Sequence of protein 2:
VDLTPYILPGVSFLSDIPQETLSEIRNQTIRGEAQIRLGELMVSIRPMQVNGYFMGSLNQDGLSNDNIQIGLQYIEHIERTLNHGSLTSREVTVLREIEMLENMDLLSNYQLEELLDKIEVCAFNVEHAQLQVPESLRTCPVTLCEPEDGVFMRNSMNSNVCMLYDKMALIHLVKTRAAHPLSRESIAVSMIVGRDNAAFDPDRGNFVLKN

These two protein chains interact to form a complex.

Residue-level contacts at the interface:
Residue Q114 in protein 2 contacts residue V53 in protein 1 (closest heavy-atom distance 4.9 Å).
Residue N106 in protein 2 contacts residue R99 in protein 1 (closest heavy-atom distance 2.9 Å).
Residue L110 in protein 2 contacts residue Y56 in protein 1 (closest heavy-atom distance 3.4 Å).
Residue E117 in protein 2 contacts residue H87 in protein 1 (closest heavy-atom distance 3.4 Å).
Residue L109 in protein 2 contacts residue L98 in protein 1 (closest heavy-atom distance 4.0 Å).
Residue M107 in protein 2 interacts with residue R99 in protein 1 (closest heavy-atom distance 5.0 Å).
Residue L90 in protein 2 interacts with residue L110 in protein 1 (closest heavy-atom distance 3.6 Å).
Residue A191 in protein 2 interacts with residue N54 in protein 1 (closest heavy-atom distance 3.9 Å).
Residue I101 in protein 2 is in contact with residue L109 in protein 1 (closest heavy-atom distance 4.4 Å).
Residue L110 in protein 2 is in contact with residue E102 in protein 1 (closest heavy-atom distance 2.9 Å).
Residue E102 in protein 2 contacts residue E105 in protein 1 (closest heavy-atom distance 3.5 Å).
Residue L110 in protein 2 contacts residue L90 in protein 1 (closest heavy-atom distance 4.2 Å).
Residue N106 in protein 2 contacts residue M103 in protein 1 (closest heavy-atom distance 4.7 Å).
Residue N54 in protein 2 contacts residue Y113 in protein 1 (closest heavy-atom distance 4.4 Å).
Residue R99 in protein 2 is in contact with residue M107 in protein 1 (closest heavy-atom distance 3.6 Å).
Residue L104 in protein 2 interacts with residue E102 in protein 1 (closest heavy-atom distance 3.5 Å).
Residue L98 in protein 2 contacts residue L110 in protein 1 (closest heavy-atom distance 3.5 Å).
Residue L109 in protein 2 contacts residue I101 in protein 1 (closest heavy-atom distance 3.7 Å).
Residue V192 in protein 2 contacts residue H87 in protein 1 (closest heavy-atom distance 4.7 Å).
Residue M107 in protein 2 interacts with residue V53 in protein 1 (closest heavy-atom distance 3.6 Å).
Residue Y113 in protein 2 is in contact with residue H87 in protein 1 (closest heavy-atom distance 3.9 Å).
Residue E102 in protein 2 is in contact with residue M107 in protein 1 (closest heavy-atom distance 2.8 Å).
Residue L109 in protein 2 contacts residue E102 in protein 1 (closest heavy-atom distance 2.8 Å).
Residue L110 in protein 2 interacts with residue L98 in protein 1 (closest heavy-atom distance 3.6 Å).
Residue L104 in protein 2 interacts with residue I101 in protein 1 (closest heavy-atom distance 4.1 Å).
Residue E105 in protein 2 contacts residue E102 in protein 1 (closest heavy-atom distance 3.8 Å).
Residue Y113 in protein 2 contacts residue Y56 in protein 1 (closest heavy-atom distance 4.0 Å).
Residue I101 in protein 2 is in contact with residue L104 in protein 1 (closest heavy-atom distance 3.8 Å).
Residue Y113 in protein 2 interacts with residue G88 in protein 1 (closest heavy-atom distance 3.7 Å).
Residue Q114 in protein 2 contacts residue H87 in protein 1 (closest heavy-atom distance 3.7 Å).
Residue Q114 in protein 2 contacts residue Y56 in protein 1 (closest heavy-atom distance 3.1 Å).
Residue Y113 in protein 2 interacts with residue L90 in protein 1 (closest heavy-atom distance 4.0 Å).
Residue I101 in protein 2 contacts residue I101 in protein 1 (closest heavy-atom distance 4.2 Å).
Residue E102 in protein 2 is in contact with residue L104 in protein 1 (closest heavy-atom distance 3.4 Å).
Residue E102 in protein 2 contacts residue L109 in protein 1 (closest heavy-atom distance 3.0 Å).
Residue Y56 in protein 2 is in contact with residue S111 in protein 1 (closest heavy-atom distance 4.9 Å).
Residue V53 in protein 2 contacts residue L110 in protein 1 (closest heavy-atom distance 4.5 Å).
Residue L110 in protein 2 is in contact with residue V53 in protein 1 (closest heavy-atom distance 4.1 Å).
Residue M107 in protein 2 interacts with residue E102 in protein 1 (closest heavy-atom distance 2.8 Å).
Residue S193 in protein 2 is in contact with residue N54 in protein 1 (closest heavy-atom distance 4.2 Å).
Residue Y56 in protein 2 is in contact with residue L110 in protein 1 (closest heavy-atom distance 2.7 Å).
Residue E102 in protein 2 interacts with residue L110 in protein 1 (closest heavy-atom distance 3.4 Å).
Residue L110 in protein 2 interacts with residue R99 in protein 1 (closest heavy-atom distance 4.0 Å).
Residue D108 in protein 2 is in contact with residue E102 in protein 1 (closest heavy-atom distance 3.2 Å).
Residue Y113 in protein 2 interacts with residue L98 in protein 1 (closest heavy-atom distance 3.8 Å).
Residue E102 in protein 2 contacts residue D108 in protein 1 (closest heavy-atom distance 3.2 Å).
Residue R99 in protein 2 is in contact with residue L110 in protein 1 (closest heavy-atom distance 4.3 Å).
Residue M160 in protein 2 interacts with residue N54 in protein 1 (closest heavy-atom distance 3.3 Å).
Residue V53 in protein 2 interacts with residue M107 in protein 1 (closest heavy-atom distance 3.3 Å).
Residue Y56 in protein 2 interacts with residue Y113 in protein 1 (closest heavy-atom distance 4.4 Å).
Residue L104 in protein 2 is in contact with residue L104 in protein 1 (closest heavy-atom distance 4.5 Å).
Residue V95 in protein 2 is in contact with residue L110 in protein 1 (closest heavy-atom distance 4.2 Å).
Residue E102 in protein 2 is in contact with residue E102 in protein 1 (closest heavy-atom distance 4.7 Å).
Residue L110 in protein 2 is in contact with residue V95 in protein 1 (closest heavy-atom distance 4.3 Å).
Residue N106 in protein 2 contacts residue E102 in protein 1 (closest heavy-atom distance 3.6 Å).
Residue H87 in protein 2 interacts with residue Y113 in protein 1 (closest heavy-atom distance 3.3 Å).
Residue R99 in protein 2 interacts with residue N106 in protein 1 (closest heavy-atom distance 3.5 Å).
Residue Q114 in protein 2 contacts residue N54 in protein 1 (closest heavy-atom distance 3.6 Å).
Residue L98 in protein 2 is in contact with residue L109 in protein 1 (closest heavy-atom distance 3.6 Å).
Residue E102 in protein 2 contacts residue N106 in protein 1 (closest heavy-atom distance 3.5 Å).

Sequence of protein 1:
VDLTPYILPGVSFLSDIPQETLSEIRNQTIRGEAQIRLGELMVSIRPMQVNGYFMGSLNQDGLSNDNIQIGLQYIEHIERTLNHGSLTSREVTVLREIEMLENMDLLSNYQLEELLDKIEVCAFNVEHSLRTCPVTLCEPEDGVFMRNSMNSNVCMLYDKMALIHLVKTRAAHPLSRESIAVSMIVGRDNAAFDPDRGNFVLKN